The following describes two proteins that form a bound complex.

Sequence of chain B:
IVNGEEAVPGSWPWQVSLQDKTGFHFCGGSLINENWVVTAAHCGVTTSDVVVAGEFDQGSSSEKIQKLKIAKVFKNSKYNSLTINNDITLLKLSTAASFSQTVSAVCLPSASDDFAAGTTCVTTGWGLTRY

Contacts between the two chains:
Residue Q101 in chain B interacts with residue I6 in chain A (closest heavy-atom distance 4.4 Å).
Residue P9 in chain B contacts residue I6 in chain A (closest heavy-atom distance 3.8 Å).
Residue Q101 in chain B is in contact with residue A5 in chain A (closest heavy-atom distance 3.7 Å).
Residue S11 in chain B is in contact with residue P8 in chain A (closest heavy-atom distance 3.6 Å).
Residue V106 in chain B interacts with residue C1 in chain A (closest heavy-atom distance 3.7 Å).
Residue V8 in chain B is in contact with residue I6 in chain A (closest heavy-atom distance 3.9 Å).
Residue S11 in chain B is in contact with residue Q7 in chain A (closest heavy-atom distance 3.9 Å).
Residue V8 in chain B contacts residue V9 in chain A (closest heavy-atom distance 3.9 Å).
Residue C107 in chain B contacts residue C1 in chain A (closest heavy-atom distance 2.0 Å).
Residue L108 in chain B contacts residue C1 in chain A (closest heavy-atom distance 4.9 Å).
Residue W12 in chain B is in contact with residue P8 in chain A (closest heavy-atom distance 3.5 Å).
Residue V8 in chain B interacts with residue Q7 in chain A (closest heavy-atom distance 4.4 Å).
Residue W14 in chain B is in contact with residue P4 in chain A (closest heavy-atom distance 3.7 Å).
Residue S11 in chain B contacts residue I6 in chain A (closest heavy-atom distance 3.3 Å).
Residue S11 in chain B interacts with residue P4 in chain A (closest heavy-atom distance 3.6 Å).
Residue A105 in chain B is in contact with residue G2 in chain A (closest heavy-atom distance 2.9 Å).
Residue E5 in chain B contacts residue L10 in chain A (closest heavy-atom distance 3.8 Å).
Residue P13 in chain B interacts with residue P4 in chain A (closest heavy-atom distance 3.8 Å).
Residue T102 in chain B interacts with residue I6 in chain A (closest heavy-atom distance 4.0 Å).
Residue C107 in chain B is in contact with residue G2 in chain A (closest heavy-atom distance 3.6 Å).
Residue G10 in chain B contacts residue I6 in chain A (closest heavy-atom distance 4.0 Å).
Residue W14 in chain B contacts residue V3 in chain A (closest heavy-atom distance 4.5 Å).
Residue V8 in chain B interacts with residue P8 in chain A (closest heavy-atom distance 4.9 Å).
Residue E5 in chain B contacts residue V9 in chain A (closest heavy-atom distance 4.1 Å).
Residue A105 in chain B contacts residue C1 in chain A (closest heavy-atom distance 3.5 Å).
Residue W12 in chain B is in contact with residue L10 in chain A (closest heavy-atom distance 4.0 Å).
Residue V106 in chain B contacts residue G2 in chain A (closest heavy-atom distance 4.2 Å).
Residue A105 in chain B is in contact with residue V3 in chain A (closest heavy-atom distance 4.9 Å).
Residue W14 in chain B interacts with residue G2 in chain A (closest heavy-atom distance 4.0 Å).
Residue V122 in chain B contacts residue L10 in chain A (closest heavy-atom distance 4.0 Å).

Sequence of chain A:
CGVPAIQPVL